The following describes two proteins that form a bound complex.

Sequence of chain A:
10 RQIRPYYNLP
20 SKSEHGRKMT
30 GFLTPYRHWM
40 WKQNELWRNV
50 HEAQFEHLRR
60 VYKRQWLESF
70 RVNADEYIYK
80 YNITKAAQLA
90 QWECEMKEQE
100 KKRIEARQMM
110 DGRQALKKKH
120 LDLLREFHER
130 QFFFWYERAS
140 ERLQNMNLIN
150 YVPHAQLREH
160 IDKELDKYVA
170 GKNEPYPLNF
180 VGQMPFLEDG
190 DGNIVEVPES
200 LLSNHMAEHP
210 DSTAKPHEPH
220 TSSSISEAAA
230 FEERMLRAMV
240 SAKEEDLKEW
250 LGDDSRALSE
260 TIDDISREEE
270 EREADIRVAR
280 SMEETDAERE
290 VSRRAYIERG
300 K

Sequence of chain B:
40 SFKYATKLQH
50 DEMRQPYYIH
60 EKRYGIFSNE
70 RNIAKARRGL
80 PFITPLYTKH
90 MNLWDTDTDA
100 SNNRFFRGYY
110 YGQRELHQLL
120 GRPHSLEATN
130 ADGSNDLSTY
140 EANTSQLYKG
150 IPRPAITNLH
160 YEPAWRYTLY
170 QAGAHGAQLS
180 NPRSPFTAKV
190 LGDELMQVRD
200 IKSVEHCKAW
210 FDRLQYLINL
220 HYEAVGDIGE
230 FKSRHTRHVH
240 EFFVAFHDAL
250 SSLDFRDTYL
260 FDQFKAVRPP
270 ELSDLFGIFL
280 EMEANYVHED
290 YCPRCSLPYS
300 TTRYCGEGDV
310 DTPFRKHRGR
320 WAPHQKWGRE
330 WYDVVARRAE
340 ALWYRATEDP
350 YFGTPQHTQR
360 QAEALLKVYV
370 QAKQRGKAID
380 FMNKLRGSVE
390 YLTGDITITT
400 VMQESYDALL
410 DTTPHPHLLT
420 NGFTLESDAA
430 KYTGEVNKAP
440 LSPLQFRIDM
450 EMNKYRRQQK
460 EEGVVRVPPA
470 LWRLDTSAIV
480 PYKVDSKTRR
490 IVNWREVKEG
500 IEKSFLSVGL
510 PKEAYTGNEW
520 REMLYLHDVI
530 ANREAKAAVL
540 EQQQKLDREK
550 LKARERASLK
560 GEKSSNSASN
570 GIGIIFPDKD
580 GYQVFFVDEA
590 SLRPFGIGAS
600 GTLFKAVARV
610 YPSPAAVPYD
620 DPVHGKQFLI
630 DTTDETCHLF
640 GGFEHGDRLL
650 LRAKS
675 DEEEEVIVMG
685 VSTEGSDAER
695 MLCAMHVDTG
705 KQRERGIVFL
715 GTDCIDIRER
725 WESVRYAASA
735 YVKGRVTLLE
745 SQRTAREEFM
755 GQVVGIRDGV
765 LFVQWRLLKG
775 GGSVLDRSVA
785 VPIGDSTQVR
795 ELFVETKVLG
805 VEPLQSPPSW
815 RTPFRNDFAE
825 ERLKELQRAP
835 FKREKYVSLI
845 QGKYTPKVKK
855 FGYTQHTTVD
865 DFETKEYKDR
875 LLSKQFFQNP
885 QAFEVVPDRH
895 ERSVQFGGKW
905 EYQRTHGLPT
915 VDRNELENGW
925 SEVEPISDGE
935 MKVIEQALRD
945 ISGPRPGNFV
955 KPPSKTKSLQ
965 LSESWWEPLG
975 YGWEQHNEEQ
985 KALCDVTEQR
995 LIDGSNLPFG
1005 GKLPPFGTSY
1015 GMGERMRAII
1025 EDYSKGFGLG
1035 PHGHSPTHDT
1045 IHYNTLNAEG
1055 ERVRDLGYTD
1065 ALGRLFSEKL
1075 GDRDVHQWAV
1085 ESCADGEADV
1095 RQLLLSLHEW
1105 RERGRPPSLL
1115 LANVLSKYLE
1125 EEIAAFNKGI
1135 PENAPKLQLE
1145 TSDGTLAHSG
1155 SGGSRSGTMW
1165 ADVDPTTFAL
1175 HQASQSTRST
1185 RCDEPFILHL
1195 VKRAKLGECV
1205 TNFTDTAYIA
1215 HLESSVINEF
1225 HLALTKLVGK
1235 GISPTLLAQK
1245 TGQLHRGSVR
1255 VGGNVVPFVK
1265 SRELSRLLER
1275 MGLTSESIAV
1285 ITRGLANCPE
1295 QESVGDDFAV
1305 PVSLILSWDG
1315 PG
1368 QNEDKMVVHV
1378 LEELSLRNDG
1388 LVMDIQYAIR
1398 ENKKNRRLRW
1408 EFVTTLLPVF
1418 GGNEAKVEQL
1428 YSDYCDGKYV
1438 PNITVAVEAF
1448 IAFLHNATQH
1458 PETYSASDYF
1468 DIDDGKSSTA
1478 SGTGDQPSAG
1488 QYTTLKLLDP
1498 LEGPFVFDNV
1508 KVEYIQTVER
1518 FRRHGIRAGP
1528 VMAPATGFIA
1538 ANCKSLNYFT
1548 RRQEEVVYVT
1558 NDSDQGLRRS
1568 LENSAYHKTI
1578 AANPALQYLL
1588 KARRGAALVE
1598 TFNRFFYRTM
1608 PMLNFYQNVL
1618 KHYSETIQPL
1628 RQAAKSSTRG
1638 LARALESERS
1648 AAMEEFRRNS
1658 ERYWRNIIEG

Residue-level contacts at the interface:
Residue D135 in chain B interacts with residue R112 in chain A (closest heavy-atom distance 4.6 Å).
Residue D135 in chain B is in contact with residue M109 in chain A (closest heavy-atom distance 3.0 Å).
Residue F66 in chain B contacts residue W65 in chain A (closest heavy-atom distance 3.9 Å).
Residue I65 in chain B contacts residue F69 in chain A (closest heavy-atom distance 4.0 Å).
Residue A141 in chain B is in contact with residue R106 in chain A (closest heavy-atom distance 3.4 Å).
Residue T156 in chain B contacts residue A85 in chain A (closest heavy-atom distance 4.2 Å).
Residue N142 in chain B is in contact with residue R106 in chain A (closest heavy-atom distance 4.2 Å).
Residue I155 in chain B interacts with residue K84 in chain A (closest heavy-atom distance 3.8 Å).
Residue S144 in chain B is in contact with residue R102 in chain A (closest heavy-atom distance 3.4 Å).
Residue P153 in chain B contacts residue L88 in chain A (closest heavy-atom distance 3.8 Å).
Residue L158 in chain B interacts with residue I82 in chain A (closest heavy-atom distance 4.1 Å).
Residue L158 in chain B interacts with residue N81 in chain A (closest heavy-atom distance 4.3 Å).
Residue H174 in chain B is in contact with residue V71 in chain A (closest heavy-atom distance 3.4 Å).
Residue R165 in chain B contacts residue I82 in chain A (closest heavy-atom distance 3.7 Å).
Residue N142 in chain B interacts with residue D110 in chain A (closest heavy-atom distance 4.8 Å).
Residue I155 in chain B is in contact with residue N81 in chain A (closest heavy-atom distance 3.6 Å).
Residue H174 in chain B contacts residue S68 in chain A (closest heavy-atom distance 3.2 Å).
Residue L136 in chain B interacts with residue R102 in chain A (closest heavy-atom distance 3.8 Å).
Residue R165 in chain B contacts residue Y78 in chain A (closest heavy-atom distance 3.6 Å).
Residue T167 in chain B interacts with residue D74 in chain A (closest heavy-atom distance 4.1 Å).
Residue Q170 in chain B is in contact with residue V71 in chain A (closest heavy-atom distance 3.8 Å).
Residue H159 in chain B interacts with residue A89 in chain A (closest heavy-atom distance 3.6 Å).
Residue Y169 in chain B is in contact with residue D74 in chain A (closest heavy-atom distance 3.7 Å).
Residue Y147 in chain B interacts with residue K96 in chain A (closest heavy-atom distance 3.6 Å).
Residue T156 in chain B contacts residue A89 in chain A (closest heavy-atom distance 4.2 Å).
Residue H159 in chain B contacts residue A86 in chain A (closest heavy-atom distance 3.8 Å).
Residue A171 in chain B is in contact with residue V71 in chain A (closest heavy-atom distance 4.1 Å).
Residue Q145 in chain B is in contact with residue E99 in chain A (closest heavy-atom distance 4.3 Å).
Residue L136 in chain B contacts residue K101 in chain A (closest heavy-atom distance 4.6 Å).
Residue S137 in chain B interacts with residue M109 in chain A (closest heavy-atom distance 4.0 Å).
Residue L136 in chain B interacts with residue Q98 in chain A (closest heavy-atom distance 4.4 Å).
Residue T156 in chain B is in contact with residue L88 in chain A (closest heavy-atom distance 3.5 Å).
Residue A141 in chain B is in contact with residue M109 in chain A (closest heavy-atom distance 3.5 Å).
Residue L146 in chain B is in contact with residue M95 in chain A (closest heavy-atom distance 3.6 Å).
Residue N142 in chain B interacts with residue R102 in chain A (closest heavy-atom distance 3.7 Å).
Residue Y169 in chain B contacts residue R70 in chain A (closest heavy-atom distance 2.7 Å).
Residue Y166 in chain B is in contact with residue Y78 in chain A (closest heavy-atom distance 2.9 Å).
Residue S144 in chain B is in contact with residue E99 in chain A (closest heavy-atom distance 3.2 Å).
Residue L136 in chain B is in contact with residue M109 in chain A (closest heavy-atom distance 3.5 Å).
Residue L158 in chain B contacts residue A85 in chain A (closest heavy-atom distance 3.9 Å).
Residue E140 in chain B is in contact with residue R102 in chain A (closest heavy-atom distance 3.5 Å).
Residue Y160 in chain B interacts with residue E92 in chain A (closest heavy-atom distance 3.1 Å).
Residue Y169 in chain B contacts residue V71 in chain A (closest heavy-atom distance 3.9 Å).
Residue L146 in chain B is in contact with residue E99 in chain A (closest heavy-atom distance 3.9 Å).
Residue L146 in chain B contacts residue K96 in chain A (closest heavy-atom distance 3.9 Å).
Residue I155 in chain B contacts residue L88 in chain A (closest heavy-atom distance 3.7 Å).
Residue Q145 in chain B contacts residue M95 in chain A (closest heavy-atom distance 4.8 Å).
Residue H159 in chain B contacts residue A85 in chain A (closest heavy-atom distance 3.7 Å).
Residue A141 in chain B interacts with residue R102 in chain A (closest heavy-atom distance 3.0 Å).
Residue Y160 in chain B is in contact with residue A89 in chain A (closest heavy-atom distance 3.6 Å).
Residue K61 in chain B contacts residue Y76 in chain A (closest heavy-atom distance 3.3 Å).
Residue A173 in chain B interacts with residue V71 in chain A (closest heavy-atom distance 4.6 Å).
Residue H174 in chain B interacts with residue E67 in chain A (closest heavy-atom distance 4.1 Å).
Residue I155 in chain B is in contact with residue A85 in chain A (closest heavy-atom distance 3.6 Å).
Residue F66 in chain B interacts with residue F69 in chain A (closest heavy-atom distance 4.6 Å).
Residue T143 in chain B is in contact with residue R102 in chain A (closest heavy-atom distance 3.6 Å).
Residue L168 in chain B is in contact with residue D74 in chain A (closest heavy-atom distance 3.1 Å).
Residue H174 in chain B is in contact with residue N72 in chain A (closest heavy-atom distance 4.6 Å).
Residue L136 in chain B interacts with residue A105 in chain A (closest heavy-atom distance 3.6 Å).
Residue Y160 in chain B contacts residue C93 in chain A (closest heavy-atom distance 4.5 Å).